Sequence of the first protein:
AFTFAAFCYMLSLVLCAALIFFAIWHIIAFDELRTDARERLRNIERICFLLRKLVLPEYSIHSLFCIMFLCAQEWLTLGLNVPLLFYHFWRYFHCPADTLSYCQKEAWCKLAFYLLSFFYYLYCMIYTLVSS

Residue-level contacts at the interface:
Residue L832 in the second protein interacts with residue A19 in the first protein (closest heavy-atom distance 4.5 Å).
Residue L824 in the second protein contacts residue V15 in the first protein (closest heavy-atom distance 4.3 Å).
Residue V821 in the second protein is in contact with residue M11 in the first protein (closest heavy-atom distance 4.0 Å).
Residue A814 in the second protein contacts residue F3 in the first protein (closest heavy-atom distance 4.5 Å).
Residue F835 in the second protein contacts residue W26 in the first protein (closest heavy-atom distance 3.9 Å).
Residue L810 in the second protein is in contact with residue F3 in the first protein (closest heavy-atom distance 3.2 Å).
Residue M828 in the second protein interacts with residue A19 in the first protein (closest heavy-atom distance 3.4 Å).
Residue S839 in the second protein is in contact with residue W26 in the first protein (closest heavy-atom distance 4.9 Å).
Residue Y818 in the second protein is in contact with residue M11 in the first protein (closest heavy-atom distance 4.0 Å).
Residue F835 in the second protein is in contact with residue F22 in the first protein (closest heavy-atom distance 4.6 Å).
Residue L832 in the second protein is in contact with residue A18 in the first protein (closest heavy-atom distance 4.7 Å).
Residue C836 in the second protein interacts with residue F22 in the first protein (closest heavy-atom distance 4.7 Å).
Residue G825 in the second protein contacts residue V15 in the first protein (closest heavy-atom distance 4.0 Å).
Residue Y818 in the second protein interacts with residue L157 in the first protein (closest heavy-atom distance 4.7 Å).
Residue V821 in the second protein is in contact with residue F8 in the first protein (closest heavy-atom distance 4.0 Å).
Residue F835 in the second protein interacts with residue L63 in the first protein (closest heavy-atom distance 4.6 Å).
Residue Y818 in the second protein contacts residue F3 in the first protein (closest heavy-atom distance 3.3 Å).
Residue L832 in the second protein is in contact with residue F22 in the first protein (closest heavy-atom distance 3.5 Å).
Residue M828 in the second protein contacts residue V15 in the first protein (closest heavy-atom distance 4.0 Å).
Residue F817 in the second protein is in contact with residue F8 in the first protein (closest heavy-atom distance 3.8 Å).
Residue L820 in the second protein contacts residue F8 in the first protein (closest heavy-atom distance 4.2 Å).
Residue F817 in the second protein interacts with residue F3 in the first protein (closest heavy-atom distance 4.3 Å).
Residue L810 in the second protein contacts residue F5 in the first protein (closest heavy-atom distance 4.6 Å).
Residue V821 in the second protein is in contact with residue V15 in the first protein (closest heavy-atom distance 3.8 Å).

The following describes two proteins that form a bound complex.

Sequence of the second protein:
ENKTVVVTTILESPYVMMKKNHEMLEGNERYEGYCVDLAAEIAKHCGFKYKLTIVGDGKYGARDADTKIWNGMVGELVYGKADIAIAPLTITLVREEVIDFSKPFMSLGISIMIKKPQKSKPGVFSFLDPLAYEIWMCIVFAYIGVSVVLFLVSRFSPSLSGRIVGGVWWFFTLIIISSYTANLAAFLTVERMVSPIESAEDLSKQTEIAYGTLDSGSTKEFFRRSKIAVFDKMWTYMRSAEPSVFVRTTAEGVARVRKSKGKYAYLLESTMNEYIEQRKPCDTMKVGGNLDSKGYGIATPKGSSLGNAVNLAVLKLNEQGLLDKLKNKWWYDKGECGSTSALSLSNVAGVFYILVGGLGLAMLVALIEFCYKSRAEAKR